Sequence of the second protein:
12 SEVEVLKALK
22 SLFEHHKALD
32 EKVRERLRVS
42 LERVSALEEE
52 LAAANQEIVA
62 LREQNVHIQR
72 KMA

Contacts between the two chains:
Residue E13 in the second protein contacts residue E25 in the first protein (closest heavy-atom distance 4.4 Å).
Residue L20 in the second protein interacts with residue L20 in the first protein (closest heavy-atom distance 3.8 Å).
Residue L20 in the second protein contacts residue V16 in the first protein (closest heavy-atom distance 4.8 Å).
Residue V16 in the second protein interacts with residue F24 in the first protein (closest heavy-atom distance 4.4 Å).
Residue L20 in the second protein contacts residue L17 in the first protein (closest heavy-atom distance 3.9 Å).
Residue E13 in the second protein is in contact with residue F24 in the first protein (closest heavy-atom distance 3.6 Å).
Residue L17 in the second protein contacts residue L20 in the first protein (closest heavy-atom distance 3.8 Å).
Residue F24 in the second protein interacts with residue E13 in the first protein (closest heavy-atom distance 3.4 Å).
Residue L17 in the second protein interacts with residue L17 in the first protein (closest heavy-atom distance 4.3 Å).
Residue F24 in the second protein is in contact with residue L17 in the first protein (closest heavy-atom distance 3.9 Å).
Residue E13 in the second protein interacts with residue K28 in the first protein (closest heavy-atom distance 4.4 Å).
Residue L17 in the second protein is in contact with residue K21 in the first protein (closest heavy-atom distance 4.3 Å).
Residue K21 in the second protein is in contact with residue L17 in the first protein (closest heavy-atom distance 3.8 Å).
Residue K28 in the second protein interacts with residue E13 in the first protein (closest heavy-atom distance 3.1 Å).
Residue L17 in the second protein is in contact with residue F24 in the first protein (closest heavy-atom distance 3.7 Å).

Sequence of the first protein:
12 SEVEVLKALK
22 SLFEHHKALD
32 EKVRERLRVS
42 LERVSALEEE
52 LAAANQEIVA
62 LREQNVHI

These two protein chains interact to form a complex.